Sequence of protein 1:
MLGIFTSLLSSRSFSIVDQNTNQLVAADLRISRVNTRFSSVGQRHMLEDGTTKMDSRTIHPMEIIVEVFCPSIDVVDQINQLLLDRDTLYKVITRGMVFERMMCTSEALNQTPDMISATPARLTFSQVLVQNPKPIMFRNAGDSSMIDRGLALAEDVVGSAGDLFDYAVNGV

The following describes two proteins that form a bound complex.

Sequence of protein 2:
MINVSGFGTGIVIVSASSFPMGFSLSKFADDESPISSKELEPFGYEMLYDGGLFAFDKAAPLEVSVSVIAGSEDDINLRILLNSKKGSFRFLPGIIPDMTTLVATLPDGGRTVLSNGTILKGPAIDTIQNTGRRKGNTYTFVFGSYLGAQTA

Contacts between the two chains:
Residue F5 in protein 1 interacts with residue S88 in protein 2 (closest heavy-atom distance 4.9 Å).
Residue G3 in protein 1 is in contact with residue F91 in protein 2 (closest heavy-atom distance 3.7 Å).
Residue L2 in protein 1 is in contact with residue F91 in protein 2 (closest heavy-atom distance 3.5 Å).
Residue F5 in protein 1 interacts with residue R90 in protein 2 (closest heavy-atom distance 3.1 Å).
Residue F5 in protein 1 is in contact with residue F89 in protein 2 (closest heavy-atom distance 4.0 Å).